Sequence of the second protein:
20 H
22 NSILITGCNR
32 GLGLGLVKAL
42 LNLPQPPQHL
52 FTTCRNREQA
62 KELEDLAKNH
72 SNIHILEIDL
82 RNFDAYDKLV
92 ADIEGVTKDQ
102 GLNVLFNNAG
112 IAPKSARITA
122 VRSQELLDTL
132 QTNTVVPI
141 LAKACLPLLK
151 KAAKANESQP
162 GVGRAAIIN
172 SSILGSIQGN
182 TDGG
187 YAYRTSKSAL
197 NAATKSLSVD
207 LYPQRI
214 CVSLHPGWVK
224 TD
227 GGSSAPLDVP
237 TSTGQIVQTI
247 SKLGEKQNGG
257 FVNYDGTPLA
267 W

This data describes a binding interaction between two proteins.

Interface contacts:
Residue G185 in the second protein is in contact with residue D206 in the first protein (closest heavy-atom distance 3.0 Å).
Residue Q179 in the second protein contacts residue W267 in the first protein (closest heavy-atom distance 3.7 Å).
Residue R190 in the second protein contacts residue S202 in the first protein (closest heavy-atom distance 3.3 Å).
Residue I178 in the second protein is in contact with residue S194 in the first protein (closest heavy-atom distance 3.7 Å).
Residue Q179 in the second protein contacts residue K201 in the first protein (closest heavy-atom distance 3.5 Å).
Residue I119 in the second protein contacts residue K143 in the first protein (closest heavy-atom distance 3.5 Å).
Residue W267 in the second protein interacts with residue I178 in the first protein (closest heavy-atom distance 3.5 Å).
Residue T182 in the second protein is in contact with residue V205 in the first protein (closest heavy-atom distance 3.6 Å).
Residue S202 in the second protein interacts with residue Y187 in the first protein (closest heavy-atom distance 3.5 Å).
Residue L128 in the second protein is in contact with residue V136 in the first protein (closest heavy-atom distance 3.4 Å).
Residue Y187 in the second protein is in contact with residue S202 in the first protein (closest heavy-atom distance 3.5 Å).
Residue G184 in the second protein contacts residue V205 in the first protein (closest heavy-atom distance 3.8 Å).
Residue K143 in the second protein is in contact with residue T120 in the first protein (closest heavy-atom distance 3.6 Å).
Residue T120 in the second protein interacts with residue K143 in the first protein (closest heavy-atom distance 3.6 Å).
Residue V205 in the second protein is in contact with residue D183 in the first protein (closest heavy-atom distance 3.7 Å).
Residue I178 in the second protein contacts residue K201 in the first protein (closest heavy-atom distance 3.0 Å).
Residue A195 in the second protein is in contact with residue T191 in the first protein (closest heavy-atom distance 3.4 Å).
Residue K143 in the second protein contacts residue I119 in the first protein (closest heavy-atom distance 3.5 Å).
Residue A198 in the second protein contacts residue I178 in the first protein (closest heavy-atom distance 3.6 Å).
Residue V122 in the second protein is in contact with residue K143 in the first protein (closest heavy-atom distance 2.7 Å).
Residue L146 in the second protein is in contact with residue T120 in the first protein (closest heavy-atom distance 3.6 Å).
Residue N181 in the second protein is in contact with residue S202 in the first protein (closest heavy-atom distance 2.9 Å).
Residue G184 in the second protein contacts residue S202 in the first protein (closest heavy-atom distance 3.4 Å).
Residue I139 in the second protein contacts residue L127 in the first protein (closest heavy-atom distance 3.9 Å).
Residue I178 in the second protein interacts with residue A198 in the first protein (closest heavy-atom distance 3.6 Å).
Residue L146 in the second protein interacts with residue I119 in the first protein (closest heavy-atom distance 3.8 Å).
Residue V136 in the second protein interacts with residue L131 in the first protein (closest heavy-atom distance 3.9 Å).
Residue A198 in the second protein contacts residue S194 in the first protein (closest heavy-atom distance 3.4 Å).
Residue L203 in the second protein interacts with residue Y187 in the first protein (closest heavy-atom distance 3.4 Å).
Residue N181 in the second protein is in contact with residue K201 in the first protein (closest heavy-atom distance 3.4 Å).
Residue K201 in the second protein is in contact with residue Q179 in the first protein (closest heavy-atom distance 3.5 Å).
Residue D183 in the second protein is in contact with residue V205 in the first protein (closest heavy-atom distance 3.7 Å).
Residue K143 in the second protein interacts with residue V122 in the first protein (closest heavy-atom distance 2.7 Å).
Residue S202 in the second protein is in contact with residue G185 in the first protein (closest heavy-atom distance 3.1 Å).
Residue L127 in the second protein contacts residue I139 in the first protein (closest heavy-atom distance 3.9 Å).
Residue W267 in the second protein contacts residue Q179 in the first protein (closest heavy-atom distance 3.7 Å).
Residue D206 in the second protein is in contact with residue Y187 in the first protein (closest heavy-atom distance 2.8 Å).
Residue I178 in the second protein is in contact with residue W267 in the first protein (closest heavy-atom distance 3.5 Å).
Residue S202 in the second protein contacts residue G184 in the first protein (closest heavy-atom distance 3.4 Å).
Residue S194 in the second protein is in contact with residue A198 in the first protein (closest heavy-atom distance 3.4 Å).
Residue K201 in the second protein contacts residue N181 in the first protein (closest heavy-atom distance 3.4 Å).
Residue V205 in the second protein interacts with residue G184 in the first protein (closest heavy-atom distance 3.8 Å).
Residue D206 in the second protein interacts with residue G185 in the first protein (closest heavy-atom distance 3.0 Å).
Residue T191 in the second protein contacts residue A195 in the first protein (closest heavy-atom distance 3.4 Å).
Residue S202 in the second protein interacts with residue R190 in the first protein (closest heavy-atom distance 3.3 Å).
Residue Y187 in the second protein interacts with residue D206 in the first protein (closest heavy-atom distance 2.8 Å).
Residue T120 in the second protein contacts residue L146 in the first protein (closest heavy-atom distance 3.6 Å).
Residue F84 in the second protein is in contact with residue S124 in the first protein (closest heavy-atom distance 3.6 Å).
Residue S124 in the second protein interacts with residue F84 in the first protein (closest heavy-atom distance 3.6 Å).
Residue L131 in the second protein is in contact with residue V136 in the first protein (closest heavy-atom distance 3.9 Å).
Residue V205 in the second protein is in contact with residue T182 in the first protein (closest heavy-atom distance 3.6 Å).
Residue S194 in the second protein interacts with residue I178 in the first protein (closest heavy-atom distance 3.7 Å).
Residue G185 in the second protein is in contact with residue S202 in the first protein (closest heavy-atom distance 3.1 Å).
Residue S202 in the second protein is in contact with residue N181 in the first protein (closest heavy-atom distance 2.9 Å).
Residue K201 in the second protein interacts with residue I178 in the first protein (closest heavy-atom distance 3.0 Å).
Residue I119 in the second protein interacts with residue L146 in the first protein (closest heavy-atom distance 3.8 Å).
Residue Y187 in the second protein is in contact with residue L203 in the first protein (closest heavy-atom distance 3.4 Å).
Residue D206 in the second protein is in contact with residue G184 in the first protein (closest heavy-atom distance 3.5 Å).
Residue V136 in the second protein is in contact with residue L128 in the first protein (closest heavy-atom distance 3.4 Å).
Residue G184 in the second protein contacts residue D206 in the first protein (closest heavy-atom distance 3.5 Å).

Sequence of the first protein:
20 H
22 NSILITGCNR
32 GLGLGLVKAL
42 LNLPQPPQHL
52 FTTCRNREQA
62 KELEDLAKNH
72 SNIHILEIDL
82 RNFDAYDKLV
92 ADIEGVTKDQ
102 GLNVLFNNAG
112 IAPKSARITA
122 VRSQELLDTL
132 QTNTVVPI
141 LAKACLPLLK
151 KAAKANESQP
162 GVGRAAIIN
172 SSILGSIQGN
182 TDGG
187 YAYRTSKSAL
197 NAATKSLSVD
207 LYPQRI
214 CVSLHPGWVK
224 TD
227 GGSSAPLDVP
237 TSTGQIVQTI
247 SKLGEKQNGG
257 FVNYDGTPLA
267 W